Sequence of chain B:
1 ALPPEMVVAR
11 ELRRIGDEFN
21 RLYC

Residue-level contacts at the interface:
Residue G69 in chain A is in contact with residue F19 in chain B (closest heavy-atom distance 3.9 Å).
Residue D63 in chain A contacts residue R13 in chain B (closest heavy-atom distance 3.9 Å).
Residue G69 in chain A contacts residue C24 in chain B (closest heavy-atom distance 3.9 Å).
Residue I60 in chain A contacts residue R13 in chain B (closest heavy-atom distance 2.8 Å).
Residue L40 in chain A is in contact with residue L12 in chain B (closest heavy-atom distance 3.8 Å).
Residue S37 in chain A interacts with residue I15 in chain B (closest heavy-atom distance 3.9 Å).
Residue L123 in chain A interacts with residue Y23 in chain B (closest heavy-atom distance 5.0 Å).
Residue I77 in chain A is in contact with residue L12 in chain B (closest heavy-atom distance 3.9 Å).
Residue I56 in chain A interacts with residue E5 in chain B (closest heavy-atom distance 3.9 Å).
Residue I60 in chain A interacts with residue A9 in chain B (closest heavy-atom distance 3.9 Å).
Residue I73 in chain A is in contact with residue F19 in chain B (closest heavy-atom distance 4.6 Å).
Residue W68 in chain A contacts residue N20 in chain B (closest heavy-atom distance 3.6 Å).
Residue S39 in chain A interacts with residue I15 in chain B (closest heavy-atom distance 3.5 Å).
Residue I56 in chain A is in contact with residue A9 in chain B (closest heavy-atom distance 3.8 Å).
Residue I56 in chain A contacts residue L12 in chain B (closest heavy-atom distance 3.9 Å).
Residue V34 in chain A interacts with residue F19 in chain B (closest heavy-atom distance 3.6 Å).
Residue R70 in chain A is in contact with residue D17 in chain B (closest heavy-atom distance 2.7 Å).
Residue I60 in chain A is in contact with residue L12 in chain B (closest heavy-atom distance 3.8 Å).
Residue Y81 in chain A is in contact with residue V8 in chain B (closest heavy-atom distance 4.8 Å).
Residue R70 in chain A interacts with residue R13 in chain B (closest heavy-atom distance 3.7 Å).
Residue P51 in chain A interacts with residue P4 in chain B (closest heavy-atom distance 4.8 Å).
Residue R49 in chain A contacts residue P4 in chain B (closest heavy-atom distance 3.8 Å).
Residue G69 in chain A is in contact with residue N20 in chain B (closest heavy-atom distance 3.3 Å).
Residue R70 in chain A is in contact with residue G16 in chain B (closest heavy-atom distance 3.7 Å).
Residue L72 in chain A interacts with residue C24 in chain B (closest heavy-atom distance 4.8 Å).
Residue T43 in chain A interacts with residue E11 in chain B (closest heavy-atom distance 3.7 Å).
Residue L72 in chain A contacts residue F19 in chain B (closest heavy-atom distance 3.8 Å).
Residue N59 in chain A contacts residue A9 in chain B (closest heavy-atom distance 3.2 Å).
Residue P51 in chain A interacts with residue E5 in chain B (closest heavy-atom distance 3.5 Å).
Residue N52 in chain A interacts with residue E5 in chain B (closest heavy-atom distance 2.9 Å).
Residue N67 in chain A is in contact with residue D17 in chain B (closest heavy-atom distance 2.9 Å).
Residue I56 in chain A is in contact with residue V8 in chain B (closest heavy-atom distance 4.0 Å).
Residue I73 in chain A contacts residue I15 in chain B (closest heavy-atom distance 3.6 Å).
Residue L40 in chain A is in contact with residue I15 in chain B (closest heavy-atom distance 3.7 Å).
Residue N59 in chain A contacts residue R13 in chain B (closest heavy-atom distance 2.8 Å).
Residue G69 in chain A is in contact with residue G16 in chain B (closest heavy-atom distance 3.4 Å).
Residue I77 in chain A is in contact with residue V8 in chain B (closest heavy-atom distance 4.0 Å).
Residue F47 in chain A is in contact with residue V7 in chain B (closest heavy-atom distance 3.8 Å).
Residue T43 in chain A is in contact with residue I15 in chain B (closest heavy-atom distance 3.9 Å).
Residue N59 in chain A contacts residue M6 in chain B (closest heavy-atom distance 3.6 Å).
Residue S62 in chain A contacts residue R13 in chain B (closest heavy-atom distance 3.6 Å).
Residue E55 in chain A is in contact with residue E5 in chain B (closest heavy-atom distance 3.6 Å).
Residue F47 in chain A interacts with residue P4 in chain B (closest heavy-atom distance 3.7 Å).
Residue R70 in chain A contacts residue L12 in chain B (closest heavy-atom distance 4.7 Å).
Residue L123 in chain A contacts residue C24 in chain B (closest heavy-atom distance 3.4 Å).
Residue T43 in chain A is in contact with residue V8 in chain B (closest heavy-atom distance 4.2 Å).
Residue L74 in chain A contacts residue L12 in chain B (closest heavy-atom distance 4.8 Å).
Residue N59 in chain A is in contact with residue E5 in chain B (closest heavy-atom distance 3.3 Å).
Residue S39 in chain A is in contact with residue R14 in chain B (closest heavy-atom distance 3.8 Å).
Residue N67 in chain A interacts with residue N20 in chain B (closest heavy-atom distance 3.3 Å).
Residue T43 in chain A contacts residue L12 in chain B (closest heavy-atom distance 4.3 Å).
Residue W68 in chain A contacts residue C24 in chain B (closest heavy-atom distance 4.2 Å).
Residue I73 in chain A interacts with residue G16 in chain B (closest heavy-atom distance 3.7 Å).
Residue N67 in chain A contacts residue G16 in chain B (closest heavy-atom distance 3.9 Å).
Residue F47 in chain A contacts residue V8 in chain B (closest heavy-atom distance 3.4 Å).
Residue I73 in chain A interacts with residue L12 in chain B (closest heavy-atom distance 3.7 Å).

These two protein chains interact to form a complex.

Sequence of chain A:
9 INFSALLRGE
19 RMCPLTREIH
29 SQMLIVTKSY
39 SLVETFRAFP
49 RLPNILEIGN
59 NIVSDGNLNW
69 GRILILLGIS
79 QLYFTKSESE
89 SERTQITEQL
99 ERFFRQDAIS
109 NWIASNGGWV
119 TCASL